Sequence of protein 1:
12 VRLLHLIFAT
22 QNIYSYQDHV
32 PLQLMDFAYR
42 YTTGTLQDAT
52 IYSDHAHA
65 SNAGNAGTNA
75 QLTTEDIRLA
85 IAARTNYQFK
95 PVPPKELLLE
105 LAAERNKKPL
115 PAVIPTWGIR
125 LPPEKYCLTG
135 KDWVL

Residue-level contacts at the interface:
Residue S230 in protein 2 interacts with residue G68 in protein 1 (closest heavy-atom distance 3.8 Å).
Residue G228 in protein 2 contacts residue A67 in protein 1 (closest heavy-atom distance 3.7 Å).
Residue S230 in protein 2 contacts residue A67 in protein 1 (closest heavy-atom distance 4.3 Å).
Residue C227 in protein 2 interacts with residue A67 in protein 1 (closest heavy-atom distance 5.0 Å).
Residue G332 in protein 2 interacts with residue Y91 in protein 1 (closest heavy-atom distance 3.6 Å).
Residue L229 in protein 2 interacts with residue A67 in protein 1 (closest heavy-atom distance 4.9 Å).
Residue K333 in protein 2 interacts with residue Y91 in protein 1 (closest heavy-atom distance 4.8 Å).
Residue V47 in protein 2 is in contact with residue A67 in protein 1 (closest heavy-atom distance 5.0 Å).

The following describes two proteins that form a bound complex.

Sequence of protein 2:
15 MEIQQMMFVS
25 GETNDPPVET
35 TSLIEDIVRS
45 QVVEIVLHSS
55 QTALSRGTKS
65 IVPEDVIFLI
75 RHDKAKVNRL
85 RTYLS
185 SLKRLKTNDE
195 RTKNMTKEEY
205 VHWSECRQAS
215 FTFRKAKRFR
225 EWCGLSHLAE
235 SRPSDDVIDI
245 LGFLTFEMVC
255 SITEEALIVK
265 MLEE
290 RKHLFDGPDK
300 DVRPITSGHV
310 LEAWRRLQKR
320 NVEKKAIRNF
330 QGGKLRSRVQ